Residue-level contacts at the interface:
Residue L234 in the first protein interacts with residue A5 in the second protein (closest heavy-atom distance 3.3 Å).
Residue V51 in the first protein is in contact with residue R11 in the second protein (closest heavy-atom distance 3.5 Å).
Residue E19 in the first protein contacts residue R12 in the second protein (closest heavy-atom distance 3.6 Å).
Residue G59 in the first protein contacts residue R11 in the second protein (closest heavy-atom distance 4.4 Å).
Residue Y186 in the first protein interacts with residue A5 in the second protein (closest heavy-atom distance 4.8 Å).
Residue K54 in the first protein interacts with residue P9 in the second protein (closest heavy-atom distance 3.5 Å).
Residue V183 in the first protein interacts with residue A5 in the second protein (closest heavy-atom distance 4.7 Å).
Residue E19 in the first protein is in contact with residue R11 in the second protein (closest heavy-atom distance 4.4 Å).
Residue N55 in the first protein interacts with residue R11 in the second protein (closest heavy-atom distance 2.9 Å).
Residue E187 in the first protein contacts residue A5 in the second protein (closest heavy-atom distance 3.1 Å).
Residue G58 in the first protein contacts residue R11 in the second protein (closest heavy-atom distance 3.6 Å).
Residue V183 in the first protein is in contact with residue G6 in the second protein (closest heavy-atom distance 3.6 Å).
Residue W235 in the first protein interacts with residue A5 in the second protein (closest heavy-atom distance 3.4 Å).
Residue L179 in the first protein is in contact with residue I8 in the second protein (closest heavy-atom distance 3.5 Å).
Residue L179 in the first protein contacts residue G6 in the second protein (closest heavy-atom distance 3.8 Å).
Residue N231 in the first protein interacts with residue G6 in the second protein (closest heavy-atom distance 2.9 Å).
Residue K54 in the first protein interacts with residue R11 in the second protein (closest heavy-atom distance 3.5 Å).
Residue E19 in the first protein contacts residue S13 in the second protein (closest heavy-atom distance 2.6 Å).
Residue G176 in the first protein contacts residue I8 in the second protein (closest heavy-atom distance 3.5 Å).
Residue V51 in the first protein interacts with residue R12 in the second protein (closest heavy-atom distance 3.7 Å).
Residue K54 in the first protein interacts with residue G10 in the second protein (closest heavy-atom distance 3.6 Å).
Residue N180 in the first protein is in contact with residue I8 in the second protein (closest heavy-atom distance 2.9 Å).
Residue V51 in the first protein contacts residue G10 in the second protein (closest heavy-atom distance 3.6 Å).
Residue S50 in the first protein interacts with residue G10 in the second protein (closest heavy-atom distance 4.5 Å).
Residue N55 in the first protein interacts with residue G10 in the second protein (closest heavy-atom distance 4.7 Å).
Residue Y24 in the first protein interacts with residue R11 in the second protein (closest heavy-atom distance 4.0 Å).
Residue K127 in the first protein interacts with residue I8 in the second protein (closest heavy-atom distance 3.9 Å).
Residue V51 in the first protein interacts with residue S13 in the second protein (closest heavy-atom distance 3.6 Å).
Residue L227 in the first protein is in contact with residue P9 in the second protein (closest heavy-atom distance 3.8 Å).
Residue K54 in the first protein interacts with residue I8 in the second protein (closest heavy-atom distance 4.5 Å).
Residue L48 in the first protein interacts with residue S13 in the second protein (closest heavy-atom distance 4.2 Å).
Residue I224 in the first protein contacts residue I8 in the second protein (closest heavy-atom distance 4.0 Å).
Residue N55 in the first protein contacts residue R12 in the second protein (closest heavy-atom distance 4.7 Å).
Residue N231 in the first protein contacts residue A5 in the second protein (closest heavy-atom distance 3.6 Å).
Residue L227 in the first protein is in contact with residue I8 in the second protein (closest heavy-atom distance 4.4 Å).

This data describes a binding interaction between two proteins.

Sequence of the second protein:
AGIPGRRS

Sequence of the first protein:
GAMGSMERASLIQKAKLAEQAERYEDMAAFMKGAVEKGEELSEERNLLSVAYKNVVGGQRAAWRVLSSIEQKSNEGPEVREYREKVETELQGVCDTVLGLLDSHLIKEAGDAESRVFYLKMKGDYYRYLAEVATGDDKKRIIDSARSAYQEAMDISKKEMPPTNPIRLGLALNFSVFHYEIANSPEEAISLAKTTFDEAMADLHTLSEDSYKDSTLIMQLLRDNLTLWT